Sequence of chain B:
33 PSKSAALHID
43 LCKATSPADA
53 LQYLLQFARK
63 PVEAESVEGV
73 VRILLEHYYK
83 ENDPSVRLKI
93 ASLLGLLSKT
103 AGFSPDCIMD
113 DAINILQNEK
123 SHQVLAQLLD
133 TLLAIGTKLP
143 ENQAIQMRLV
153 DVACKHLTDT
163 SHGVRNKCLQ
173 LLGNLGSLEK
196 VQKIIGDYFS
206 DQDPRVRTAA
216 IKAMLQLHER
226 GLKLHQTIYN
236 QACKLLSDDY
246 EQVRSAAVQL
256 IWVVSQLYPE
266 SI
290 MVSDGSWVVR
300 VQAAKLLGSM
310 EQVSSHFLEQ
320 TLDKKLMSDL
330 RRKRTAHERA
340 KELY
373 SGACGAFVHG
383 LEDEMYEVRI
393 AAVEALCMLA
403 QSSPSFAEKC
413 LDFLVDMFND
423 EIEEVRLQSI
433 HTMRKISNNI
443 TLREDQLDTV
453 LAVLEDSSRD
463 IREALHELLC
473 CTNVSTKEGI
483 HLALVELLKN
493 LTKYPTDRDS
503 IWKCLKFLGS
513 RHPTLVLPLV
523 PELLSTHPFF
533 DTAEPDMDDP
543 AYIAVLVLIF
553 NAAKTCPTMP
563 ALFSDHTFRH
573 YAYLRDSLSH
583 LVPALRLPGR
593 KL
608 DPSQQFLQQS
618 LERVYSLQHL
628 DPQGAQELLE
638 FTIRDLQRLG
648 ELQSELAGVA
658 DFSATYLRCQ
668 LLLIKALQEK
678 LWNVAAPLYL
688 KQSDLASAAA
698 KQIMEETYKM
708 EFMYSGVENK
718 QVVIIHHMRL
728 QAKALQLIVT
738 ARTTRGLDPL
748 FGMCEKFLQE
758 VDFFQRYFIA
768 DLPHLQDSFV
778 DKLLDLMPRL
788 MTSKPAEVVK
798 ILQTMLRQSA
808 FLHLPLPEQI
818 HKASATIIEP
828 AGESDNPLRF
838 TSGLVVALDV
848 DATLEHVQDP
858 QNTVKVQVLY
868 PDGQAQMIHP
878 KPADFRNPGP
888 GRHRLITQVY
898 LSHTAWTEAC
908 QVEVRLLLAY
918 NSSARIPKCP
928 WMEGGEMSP

This data describes a binding interaction between two proteins.

Residue-level contacts at the interface:
Residue A1069 in chain A contacts residue D533 in chain B (closest heavy-atom distance 4.8 Å).
Residue A1069 in chain A is in contact with residue T534 in chain B (closest heavy-atom distance 3.5 Å).
Residue L1074 in chain A interacts with residue F532 in chain B (closest heavy-atom distance 3.6 Å).
Residue F1114 in chain A is in contact with residue F532 in chain B (closest heavy-atom distance 4.4 Å).
Residue P1071 in chain A contacts residue F532 in chain B (closest heavy-atom distance 4.1 Å).
Residue A1069 in chain A interacts with residue F531 in chain B (closest heavy-atom distance 3.5 Å).
Residue P1115 in chain A contacts residue F531 in chain B (closest heavy-atom distance 3.8 Å).
Residue F1114 in chain A is in contact with residue F531 in chain B (closest heavy-atom distance 4.7 Å).
Residue L1070 in chain A is in contact with residue F532 in chain B (closest heavy-atom distance 4.2 Å).
Residue A1069 in chain A is in contact with residue F532 in chain B (closest heavy-atom distance 2.9 Å).
Residue P1071 in chain A interacts with residue T534 in chain B (closest heavy-atom distance 4.5 Å).
Residue P1116 in chain A is in contact with residue F531 in chain B (closest heavy-atom distance 3.6 Å).
Residue A1113 in chain A is in contact with residue F531 in chain B (closest heavy-atom distance 4.1 Å).
Residue L1070 in chain A contacts residue T534 in chain B (closest heavy-atom distance 3.7 Å).
Residue L1074 in chain A contacts residue F531 in chain B (closest heavy-atom distance 4.9 Å).

Sequence of chain A:
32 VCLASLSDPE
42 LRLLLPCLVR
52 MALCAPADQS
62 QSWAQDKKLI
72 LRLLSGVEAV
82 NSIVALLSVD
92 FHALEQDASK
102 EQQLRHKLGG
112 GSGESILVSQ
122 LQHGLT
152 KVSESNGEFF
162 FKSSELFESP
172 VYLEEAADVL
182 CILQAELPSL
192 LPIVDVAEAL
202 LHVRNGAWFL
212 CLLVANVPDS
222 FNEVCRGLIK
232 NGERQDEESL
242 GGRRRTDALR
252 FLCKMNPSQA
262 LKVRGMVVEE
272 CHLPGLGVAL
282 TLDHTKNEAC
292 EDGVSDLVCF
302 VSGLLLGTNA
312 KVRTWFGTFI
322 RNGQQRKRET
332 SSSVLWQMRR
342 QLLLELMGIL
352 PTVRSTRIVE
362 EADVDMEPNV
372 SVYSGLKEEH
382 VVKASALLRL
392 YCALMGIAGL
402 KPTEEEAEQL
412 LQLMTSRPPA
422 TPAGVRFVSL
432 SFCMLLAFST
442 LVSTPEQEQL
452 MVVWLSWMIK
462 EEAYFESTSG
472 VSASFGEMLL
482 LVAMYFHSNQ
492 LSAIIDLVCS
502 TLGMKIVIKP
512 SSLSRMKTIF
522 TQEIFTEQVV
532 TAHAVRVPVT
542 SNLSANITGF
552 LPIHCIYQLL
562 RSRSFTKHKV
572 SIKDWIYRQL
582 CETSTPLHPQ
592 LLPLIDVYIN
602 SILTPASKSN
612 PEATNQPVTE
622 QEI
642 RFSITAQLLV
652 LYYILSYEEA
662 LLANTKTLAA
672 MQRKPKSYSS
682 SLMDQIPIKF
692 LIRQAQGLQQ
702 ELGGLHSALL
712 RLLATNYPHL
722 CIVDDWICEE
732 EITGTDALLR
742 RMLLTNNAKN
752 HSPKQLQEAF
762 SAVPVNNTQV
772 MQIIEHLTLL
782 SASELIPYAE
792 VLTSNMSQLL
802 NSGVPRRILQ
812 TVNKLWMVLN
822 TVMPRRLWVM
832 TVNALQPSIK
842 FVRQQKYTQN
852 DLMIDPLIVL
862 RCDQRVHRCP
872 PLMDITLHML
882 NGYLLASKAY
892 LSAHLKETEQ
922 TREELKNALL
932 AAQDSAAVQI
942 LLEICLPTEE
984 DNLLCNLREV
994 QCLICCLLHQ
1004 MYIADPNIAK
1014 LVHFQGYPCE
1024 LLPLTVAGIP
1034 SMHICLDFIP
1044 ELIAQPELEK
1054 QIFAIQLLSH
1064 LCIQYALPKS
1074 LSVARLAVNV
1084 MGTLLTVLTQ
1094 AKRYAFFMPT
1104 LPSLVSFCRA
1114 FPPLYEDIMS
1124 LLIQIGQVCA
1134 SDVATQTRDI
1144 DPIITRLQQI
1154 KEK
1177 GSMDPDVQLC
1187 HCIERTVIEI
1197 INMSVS